Sequence of chain B:
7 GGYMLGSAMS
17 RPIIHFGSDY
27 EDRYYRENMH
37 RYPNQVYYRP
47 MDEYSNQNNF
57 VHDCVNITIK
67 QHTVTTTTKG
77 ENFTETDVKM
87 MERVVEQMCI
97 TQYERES

Sequence of chain A:
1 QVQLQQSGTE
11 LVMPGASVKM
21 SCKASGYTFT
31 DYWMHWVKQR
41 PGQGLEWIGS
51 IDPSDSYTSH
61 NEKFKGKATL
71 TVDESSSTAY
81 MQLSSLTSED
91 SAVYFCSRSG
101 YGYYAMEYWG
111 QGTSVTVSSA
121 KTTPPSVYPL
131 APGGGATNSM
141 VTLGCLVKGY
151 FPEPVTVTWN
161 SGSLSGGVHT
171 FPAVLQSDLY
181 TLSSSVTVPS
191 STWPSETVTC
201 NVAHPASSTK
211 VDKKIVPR

These two protein chains interact to form a complex.

Residue-level contacts at the interface:
Residue G102 in chain A contacts residue D25 in chain B (closest heavy-atom distance 4.9 Å).
Residue Y104 in chain A is in contact with residue D25 in chain B (closest heavy-atom distance 3.6 Å).
Residue Y104 in chain A contacts residue D28 in chain B (closest heavy-atom distance 2.9 Å).
Residue W33 in chain A contacts residue G23 in chain B (closest heavy-atom distance 3.6 Å).
Residue D52 in chain A contacts residue R89 in chain B (closest heavy-atom distance 2.8 Å).
Residue S54 in chain A interacts with residue R89 in chain B (closest heavy-atom distance 4.5 Å).
Residue G102 in chain A is in contact with residue D28 in chain B (closest heavy-atom distance 4.2 Å).
Residue D52 in chain A contacts residue H21 in chain B (closest heavy-atom distance 3.0 Å).
Residue G102 in chain A contacts residue H21 in chain B (closest heavy-atom distance 3.3 Å).
Residue Y104 in chain A interacts with residue H21 in chain B (closest heavy-atom distance 3.3 Å).
Residue Y57 in chain A is in contact with residue K85 in chain B (closest heavy-atom distance 4.1 Å).
Residue Y57 in chain A interacts with residue F22 in chain B (closest heavy-atom distance 4.2 Å).
Residue Y57 in chain A is in contact with residue R89 in chain B (closest heavy-atom distance 3.6 Å).
Residue Y104 in chain A is in contact with residue G23 in chain B (closest heavy-atom distance 3.2 Å).
Residue Y57 in chain A contacts residue E27 in chain B (closest heavy-atom distance 4.5 Å).
Residue Y103 in chain A is in contact with residue D25 in chain B (closest heavy-atom distance 4.8 Å).
Residue Y101 in chain A interacts with residue I19 in chain B (closest heavy-atom distance 3.1 Å).
Residue D55 in chain A is in contact with residue Q93 in chain B (closest heavy-atom distance 3.0 Å).
Residue D55 in chain A is in contact with residue R89 in chain B (closest heavy-atom distance 2.8 Å).
Residue W33 in chain A is in contact with residue R89 in chain B (closest heavy-atom distance 4.5 Å).
Residue Y104 in chain A interacts with residue S24 in chain B (closest heavy-atom distance 3.6 Å).
Residue W33 in chain A contacts residue F22 in chain B (closest heavy-atom distance 3.5 Å).
Residue S54 in chain A interacts with residue Q93 in chain B (closest heavy-atom distance 4.8 Å).
Residue W33 in chain A interacts with residue H21 in chain B (closest heavy-atom distance 3.3 Å).
Residue Y101 in chain A interacts with residue H21 in chain B (closest heavy-atom distance 3.5 Å).
Residue Y104 in chain A interacts with residue F22 in chain B (closest heavy-atom distance 4.0 Å).